Interface contacts:
Residue E460 in protein 1 is in contact with residue R74 in protein 2 (closest heavy-atom distance 3.5 Å).
Residue I54 in protein 1 contacts residue L9 in protein 2 (closest heavy-atom distance 3.2 Å).
Residue V464 in protein 1 is in contact with residue W120 in protein 2 (closest heavy-atom distance 3.0 Å).
Residue I459 in protein 1 contacts residue R74 in protein 2 (closest heavy-atom distance 2.5 Å).
Residue Y9 in protein 1 is in contact with residue W112 in protein 2 (closest heavy-atom distance 3.2 Å).
Residue P466 in protein 1 contacts residue W112 in protein 2 (closest heavy-atom distance 3.2 Å).
Residue Y9 in protein 1 contacts residue L91 in protein 2 (closest heavy-atom distance 3.4 Å).
Residue E57 in protein 1 is in contact with residue G16 in protein 2 (closest heavy-atom distance 3.6 Å).
Residue A191 in protein 1 interacts with residue L34 in protein 2 (closest heavy-atom distance 3.3 Å).
Residue P461 in protein 1 interacts with residue L33 in protein 2 (closest heavy-atom distance 3.6 Å).
Residue Y10 in protein 1 is in contact with residue L91 in protein 2 (closest heavy-atom distance 2.8 Å).
Residue W5 in protein 1 contacts residue V97 in protein 2 (closest heavy-atom distance 3.4 Å).
Residue Y9 in protein 1 interacts with residue I92 in protein 2 (closest heavy-atom distance 3.6 Å).
Residue A465 in protein 1 interacts with residue M19 in protein 2 (closest heavy-atom distance 3.7 Å).
Residue G11 in protein 1 interacts with residue Q29 in protein 2 (closest heavy-atom distance 2.9 Å).
Residue V8 in protein 1 is in contact with residue I92 in protein 2 (closest heavy-atom distance 3.6 Å).
Residue V8 in protein 1 interacts with residue W85 in protein 2 (closest heavy-atom distance 3.5 Å).
Residue T21 in protein 1 interacts with residue A67 in protein 2 (closest heavy-atom distance 3.6 Å).
Residue L56 in protein 1 contacts residue L12 in protein 2 (closest heavy-atom distance 3.1 Å).
Residue V59 in protein 1 is in contact with residue G16 in protein 2 (closest heavy-atom distance 3.4 Å).
Residue G11 in protein 1 interacts with residue L26 in protein 2 (closest heavy-atom distance 3.3 Å).
Residue Y10 in protein 1 contacts residue L33 in protein 2 (closest heavy-atom distance 3.2 Å).
Residue A465 in protein 1 interacts with residue W112 in protein 2 (closest heavy-atom distance 3.5 Å).
Residue T21 in protein 1 interacts with residue K63 in protein 2 (closest heavy-atom distance 3.2 Å).
Residue V6 in protein 1 interacts with residue W99 in protein 2 (closest heavy-atom distance 3.5 Å).
Residue R471 in protein 1 is in contact with residue E143 in protein 2 (closest heavy-atom distance 3.3 Å).
Residue T7 in protein 1 contacts residue C94 in protein 2 (closest heavy-atom distance 3.7 Å).
Residue P466 in protein 1 contacts residue W120 in protein 2 (closest heavy-atom distance 3.6 Å).
Residue N58 in protein 1 is in contact with residue G16 in protein 2 (closest heavy-atom distance 3.6 Å).
Residue Y10 in protein 1 interacts with residue Q79 in protein 2 (closest heavy-atom distance 3.2 Å).
Residue Y9 in protein 1 interacts with residue L26 in protein 2 (closest heavy-atom distance 3.6 Å).
Residue R471 in protein 1 is in contact with residue N96 in protein 2 (closest heavy-atom distance 3.5 Å).
Residue I54 in protein 1 contacts residue F11 in protein 2 (closest heavy-atom distance 3.5 Å).
Residue L4 in protein 1 interacts with residue W99 in protein 2 (closest heavy-atom distance 3.3 Å).
Residue V6 in protein 1 interacts with residue T95 in protein 2 (closest heavy-atom distance 3.4 Å).
Residue R471 in protein 1 contacts residue C94 in protein 2 (closest heavy-atom distance 2.8 Å).
Residue C24 in protein 1 contacts residue W60 in protein 2 (closest heavy-atom distance 3.4 Å).
Residue P13 in protein 1 interacts with residue A15 in protein 2 (closest heavy-atom distance 3.7 Å).
Residue T7 in protein 1 is in contact with residue C93 in protein 2 (closest heavy-atom distance 3.5 Å).
Residue V8 in protein 1 contacts residue L91 in protein 2 (closest heavy-atom distance 3.6 Å).
Residue L462 in protein 1 is in contact with residue D78 in protein 2 (closest heavy-atom distance 3.4 Å).
Residue W15 in protein 1 interacts with residue A15 in protein 2 (closest heavy-atom distance 3.5 Å).
Residue Y10 in protein 1 contacts residue Y75 in protein 2 (closest heavy-atom distance 3.3 Å).
Residue W5 in protein 1 is in contact with residue P98 in protein 2 (closest heavy-atom distance 3.6 Å).
Residue V12 in protein 1 contacts residue W117 in protein 2 (closest heavy-atom distance 3.6 Å).
Residue K458 in protein 1 contacts residue R74 in protein 2 (closest heavy-atom distance 3.6 Å).
Residue L22 in protein 1 contacts residue K63 in protein 2 (closest heavy-atom distance 3.6 Å).
Residue R471 in protein 1 interacts with residue G86 in protein 2 (closest heavy-atom distance 3.2 Å).
Residue V8 in protein 1 interacts with residue C93 in protein 2 (closest heavy-atom distance 3.2 Å).
Residue V6 in protein 1 is in contact with residue V97 in protein 2 (closest heavy-atom distance 3.2 Å).
Residue Q84 in protein 1 contacts residue V59 in protein 2 (closest heavy-atom distance 3.5 Å).
Residue K16 in protein 1 interacts with residue D121 in protein 2 (closest heavy-atom distance 3.6 Å).
Residue W15 in protein 1 is in contact with residue L118 in protein 2 (closest heavy-atom distance 3.5 Å).
Residue A40 in protein 1 interacts with residue W60 in protein 2 (closest heavy-atom distance 3.1 Å).
Residue C469 in protein 1 is in contact with residue C94 in protein 2 (closest heavy-atom distance 2.0 Å).
Residue V8 in protein 1 is in contact with residue L82 in protein 2 (closest heavy-atom distance 3.7 Å).
Residue A191 in protein 1 contacts residue L33 in protein 2 (closest heavy-atom distance 3.3 Å).
Residue P466 in protein 1 is in contact with residue W99 in protein 2 (closest heavy-atom distance 3.5 Å).
Residue V14 in protein 1 contacts residue W117 in protein 2 (closest heavy-atom distance 3.6 Å).
Residue G192 in protein 1 interacts with residue L33 in protein 2 (closest heavy-atom distance 3.3 Å).

Sequence of protein 1:
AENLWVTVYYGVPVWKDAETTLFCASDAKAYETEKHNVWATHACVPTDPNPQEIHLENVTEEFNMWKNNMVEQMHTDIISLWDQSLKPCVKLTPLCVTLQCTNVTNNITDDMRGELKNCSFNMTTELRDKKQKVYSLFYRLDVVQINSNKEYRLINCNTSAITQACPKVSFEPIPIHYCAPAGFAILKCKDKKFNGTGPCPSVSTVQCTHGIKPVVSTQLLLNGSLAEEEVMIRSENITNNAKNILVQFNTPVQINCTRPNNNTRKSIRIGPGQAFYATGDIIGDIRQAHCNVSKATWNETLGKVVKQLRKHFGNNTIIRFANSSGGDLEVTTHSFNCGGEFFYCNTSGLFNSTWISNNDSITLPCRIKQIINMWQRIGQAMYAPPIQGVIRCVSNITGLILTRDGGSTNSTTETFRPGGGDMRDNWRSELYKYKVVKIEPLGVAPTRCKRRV

These two protein chains interact to form a complex.

Sequence of protein 2:
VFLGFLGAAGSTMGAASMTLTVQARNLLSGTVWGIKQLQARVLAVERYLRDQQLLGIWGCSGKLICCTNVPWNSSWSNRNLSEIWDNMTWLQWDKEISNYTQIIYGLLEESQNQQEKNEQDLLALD